Residue-level contacts at the interface:
Residue N182 in chain B contacts residue A444 in chain A (closest heavy-atom distance 1.9 Å).
Residue D177 in chain B contacts residue T359 in chain A (closest heavy-atom distance 2.8 Å).
Residue I173 in chain B contacts residue E440 in chain A (closest heavy-atom distance 0.7 Å).
Residue S180 in chain B is in contact with residue A444 in chain A (closest heavy-atom distance 3.0 Å).
Residue N183 in chain B interacts with residue I432 in chain A (closest heavy-atom distance 1.6 Å).
Residue T117 in chain B contacts residue D394 in chain A (closest heavy-atom distance 2.1 Å).
Residue L198 in chain B is in contact with residue E441 in chain A (closest heavy-atom distance 1.8 Å).
Residue E176 in chain B is in contact with residue E440 in chain A (closest heavy-atom distance 2.9 Å).
Residue N182 in chain B is in contact with residue L446 in chain A (closest heavy-atom distance 0.7 Å).
Residue N235 in chain B contacts residue I328 in chain A (closest heavy-atom distance 0.7 Å).
Residue E148 in chain B is in contact with residue S324 in chain A (closest heavy-atom distance 2.2 Å).
Residue D157 in chain B interacts with residue N383 in chain A (closest heavy-atom distance 2.6 Å).
Residue N182 in chain B contacts residue E441 in chain A (closest heavy-atom distance 2.6 Å).
Residue N156 in chain B interacts with residue K384 in chain A (closest heavy-atom distance 2.5 Å).
Residue R125 in chain B is in contact with residue L443 in chain A (closest heavy-atom distance 2.5 Å).
Residue N183 in chain B is in contact with residue N445 in chain A (closest heavy-atom distance 0.6 Å).
Residue L153 in chain B is in contact with residue K384 in chain A (closest heavy-atom distance 2.8 Å).
Residue D157 in chain B interacts with residue A360 in chain A (closest heavy-atom distance 2.8 Å).
Residue L198 in chain B contacts residue Y442 in chain A (closest heavy-atom distance 3.1 Å).
Residue N182 in chain B interacts with residue Y442 in chain A (closest heavy-atom distance 1.2 Å).
Residue N182 in chain B interacts with residue N445 in chain A (closest heavy-atom distance 1.6 Å).
Residue L198 in chain B is in contact with residue L443 in chain A (closest heavy-atom distance 2.4 Å).
Residue A172 in chain B is in contact with residue E440 in chain A (closest heavy-atom distance 2.8 Å).
Residue P143 in chain B contacts residue S326 in chain A (closest heavy-atom distance 2.3 Å).
Residue I200 in chain B contacts residue E438 in chain A (closest heavy-atom distance 0.9 Å).
Residue M237 in chain B contacts residue K431 in chain A (closest heavy-atom distance 2.6 Å).
Residue N154 in chain B interacts with residue D388 in chain A (closest heavy-atom distance 1.4 Å).
Residue E148 in chain B contacts residue A325 in chain A (closest heavy-atom distance 1.7 Å).
Residue P155 in chain B is in contact with residue K384 in chain A (closest heavy-atom distance 0.5 Å).
Residue I200 in chain B is in contact with residue D439 in chain A (closest heavy-atom distance 1.9 Å).
Residue N182 in chain B is in contact with residue E447 in chain A (closest heavy-atom distance 1.1 Å).
Residue N154 in chain B interacts with residue K384 in chain A (closest heavy-atom distance 1.3 Å).
Residue P199 in chain B contacts residue E441 in chain A (closest heavy-atom distance 2.8 Å).
Residue N183 in chain B contacts residue E440 in chain A (closest heavy-atom distance 2.8 Å).
Residue L153 in chain B interacts with residue E392 in chain A (closest heavy-atom distance 2.6 Å).
Residue N179 in chain B is in contact with residue R451 in chain A (closest heavy-atom distance 1.8 Å).
Residue L198 in chain B interacts with residue E440 in chain A (closest heavy-atom distance 0.7 Å).
Residue N183 in chain B contacts residue E441 in chain A (closest heavy-atom distance 2.0 Å).
Residue T117 in chain B is in contact with residue S391 in chain A (closest heavy-atom distance 2.9 Å).
Residue N183 in chain B is in contact with residue L443 in chain A (closest heavy-atom distance 3.0 Å).
Residue N156 in chain B interacts with residue R451 in chain A (closest heavy-atom distance 2.5 Å).
Residue N182 in chain B is in contact with residue L443 in chain A (closest heavy-atom distance 1.2 Å).
Residue N154 in chain B interacts with residue E392 in chain A (closest heavy-atom distance 0.9 Å).
Residue D159 in chain B contacts residue A325 in chain A (closest heavy-atom distance 2.9 Å).
Residue R281 in chain B is in contact with residue E294 in chain A (closest heavy-atom distance 2.7 Å).
Residue P199 in chain B interacts with residue D439 in chain A (closest heavy-atom distance 2.8 Å).
Residue Q158 in chain B interacts with residue A325 in chain A (closest heavy-atom distance 2.6 Å).
Residue P199 in chain B contacts residue E440 in chain A (closest heavy-atom distance 1.7 Å).
Residue I181 in chain B interacts with residue A444 in chain A (closest heavy-atom distance 1.3 Å).
Residue S180 in chain B is in contact with residue E447 in chain A (closest heavy-atom distance 2.7 Å).
Residue T300 in chain B interacts with residue R271 in chain A (closest heavy-atom distance 1.5 Å).
Residue N183 in chain B is in contact with residue A444 in chain A (closest heavy-atom distance 1.2 Å).
Residue I181 in chain B interacts with residue E447 in chain A (closest heavy-atom distance 0.8 Å).
Residue L198 in chain B contacts residue D439 in chain A (closest heavy-atom distance 1.0 Å).
Residue S180 in chain B interacts with residue T448 in chain A (closest heavy-atom distance 0.3 Å).
Residue Y174 in chain B contacts residue E440 in chain A (closest heavy-atom distance 0.9 Å).
Residue E148 in chain B interacts with residue S326 in chain A (closest heavy-atom distance 1.8 Å).
Residue I181 in chain B is in contact with residue L443 in chain A (closest heavy-atom distance 1.4 Å).
Residue N179 in chain B contacts residue E447 in chain A (closest heavy-atom distance 1.4 Å).
Residue L198 in chain B interacts with residue H436 in chain A (closest heavy-atom distance 3.0 Å).

Sequence of chain A:
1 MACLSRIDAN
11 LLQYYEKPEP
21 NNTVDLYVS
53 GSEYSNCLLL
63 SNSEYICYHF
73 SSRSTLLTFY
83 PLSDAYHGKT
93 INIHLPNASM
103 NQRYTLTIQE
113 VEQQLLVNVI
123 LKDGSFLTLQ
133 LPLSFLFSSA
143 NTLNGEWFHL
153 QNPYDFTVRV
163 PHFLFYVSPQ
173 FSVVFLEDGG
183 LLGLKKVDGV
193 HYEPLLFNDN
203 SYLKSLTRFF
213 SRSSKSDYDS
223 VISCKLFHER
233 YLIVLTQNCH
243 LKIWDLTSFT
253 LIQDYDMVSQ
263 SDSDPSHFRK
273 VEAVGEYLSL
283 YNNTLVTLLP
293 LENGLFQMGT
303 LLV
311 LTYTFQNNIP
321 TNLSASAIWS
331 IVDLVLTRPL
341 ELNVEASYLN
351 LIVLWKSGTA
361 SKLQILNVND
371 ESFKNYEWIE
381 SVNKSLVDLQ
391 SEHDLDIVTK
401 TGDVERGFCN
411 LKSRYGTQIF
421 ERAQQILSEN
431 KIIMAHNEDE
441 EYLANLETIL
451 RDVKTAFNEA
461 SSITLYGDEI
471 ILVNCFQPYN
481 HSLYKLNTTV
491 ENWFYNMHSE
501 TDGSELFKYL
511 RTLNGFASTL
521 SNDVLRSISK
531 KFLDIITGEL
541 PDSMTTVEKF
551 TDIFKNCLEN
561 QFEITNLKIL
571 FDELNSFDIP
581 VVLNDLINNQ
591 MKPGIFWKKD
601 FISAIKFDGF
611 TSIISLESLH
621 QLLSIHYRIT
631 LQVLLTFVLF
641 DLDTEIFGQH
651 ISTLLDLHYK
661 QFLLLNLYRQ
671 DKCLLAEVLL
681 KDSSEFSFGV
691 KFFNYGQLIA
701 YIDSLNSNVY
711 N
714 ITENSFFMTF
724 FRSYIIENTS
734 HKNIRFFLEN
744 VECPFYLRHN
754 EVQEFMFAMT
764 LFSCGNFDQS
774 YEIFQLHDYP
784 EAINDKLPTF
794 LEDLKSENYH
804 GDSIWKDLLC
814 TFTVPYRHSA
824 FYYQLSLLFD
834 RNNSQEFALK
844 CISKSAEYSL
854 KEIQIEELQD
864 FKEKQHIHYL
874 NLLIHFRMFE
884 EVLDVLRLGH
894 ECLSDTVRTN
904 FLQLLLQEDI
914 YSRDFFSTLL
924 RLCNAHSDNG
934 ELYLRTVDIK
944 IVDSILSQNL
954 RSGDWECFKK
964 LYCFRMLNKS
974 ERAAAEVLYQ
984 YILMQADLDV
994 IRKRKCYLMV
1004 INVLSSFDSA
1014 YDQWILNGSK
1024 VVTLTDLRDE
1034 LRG

The following describes two proteins that form a bound complex.

Sequence of chain B:
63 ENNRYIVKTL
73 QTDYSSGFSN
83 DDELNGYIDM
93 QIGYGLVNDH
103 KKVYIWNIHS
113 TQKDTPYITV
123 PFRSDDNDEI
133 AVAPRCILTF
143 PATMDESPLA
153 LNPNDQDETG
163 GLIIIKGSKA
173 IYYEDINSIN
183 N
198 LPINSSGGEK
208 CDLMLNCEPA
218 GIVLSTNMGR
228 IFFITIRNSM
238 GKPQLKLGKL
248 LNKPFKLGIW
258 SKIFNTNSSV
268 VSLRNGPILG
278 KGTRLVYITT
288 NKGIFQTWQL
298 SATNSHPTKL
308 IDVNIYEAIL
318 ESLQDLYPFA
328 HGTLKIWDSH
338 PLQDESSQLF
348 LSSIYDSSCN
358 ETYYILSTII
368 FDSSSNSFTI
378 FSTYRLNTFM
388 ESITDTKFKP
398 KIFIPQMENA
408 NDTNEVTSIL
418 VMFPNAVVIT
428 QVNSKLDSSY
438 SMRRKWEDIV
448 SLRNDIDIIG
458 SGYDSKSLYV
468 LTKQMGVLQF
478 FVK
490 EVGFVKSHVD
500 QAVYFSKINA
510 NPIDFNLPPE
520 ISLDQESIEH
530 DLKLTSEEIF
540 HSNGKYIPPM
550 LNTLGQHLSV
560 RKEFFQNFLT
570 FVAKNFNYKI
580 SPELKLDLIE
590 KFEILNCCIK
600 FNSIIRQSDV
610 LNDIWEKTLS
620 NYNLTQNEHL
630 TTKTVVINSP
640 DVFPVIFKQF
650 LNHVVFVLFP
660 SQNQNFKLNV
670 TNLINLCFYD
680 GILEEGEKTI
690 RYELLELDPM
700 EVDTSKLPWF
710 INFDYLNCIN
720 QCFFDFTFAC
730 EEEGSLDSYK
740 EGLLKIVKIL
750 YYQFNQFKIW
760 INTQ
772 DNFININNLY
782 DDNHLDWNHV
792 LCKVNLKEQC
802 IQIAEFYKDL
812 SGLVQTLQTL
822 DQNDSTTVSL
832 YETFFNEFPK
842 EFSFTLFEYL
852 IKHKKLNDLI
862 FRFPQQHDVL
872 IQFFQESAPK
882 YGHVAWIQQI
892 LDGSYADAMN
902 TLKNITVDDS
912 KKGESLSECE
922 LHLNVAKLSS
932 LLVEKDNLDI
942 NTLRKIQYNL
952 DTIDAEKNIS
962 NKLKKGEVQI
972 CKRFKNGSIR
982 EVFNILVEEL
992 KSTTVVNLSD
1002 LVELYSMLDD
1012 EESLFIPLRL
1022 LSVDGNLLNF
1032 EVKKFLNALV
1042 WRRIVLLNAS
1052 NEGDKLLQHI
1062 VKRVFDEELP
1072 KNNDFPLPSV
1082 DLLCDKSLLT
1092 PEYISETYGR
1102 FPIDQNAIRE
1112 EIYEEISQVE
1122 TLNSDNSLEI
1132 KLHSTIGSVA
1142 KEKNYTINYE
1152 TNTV